Sequence of the first protein:
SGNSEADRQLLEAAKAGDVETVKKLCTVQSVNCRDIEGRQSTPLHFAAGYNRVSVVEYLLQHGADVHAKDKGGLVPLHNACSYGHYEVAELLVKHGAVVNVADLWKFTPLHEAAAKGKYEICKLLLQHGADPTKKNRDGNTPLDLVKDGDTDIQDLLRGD

Interface contacts:
Residue N80 in the first protein interacts with residue G5 in the second protein (closest heavy-atom distance 3.5 Å).
Residue Y84 in the first protein is in contact with residue A8 in the second protein (closest heavy-atom distance 3.5 Å).
Residue Y84 in the first protein contacts residue E9 in the second protein (closest heavy-atom distance 3.5 Å).
Residue H46 in the first protein is in contact with residue D6 in the second protein (closest heavy-atom distance 3.9 Å).
Residue D71 in the first protein contacts residue G5 in the second protein (closest heavy-atom distance 4.3 Å).
Residue Y51 in the first protein is in contact with residue G7 in the second protein (closest heavy-atom distance 3.4 Å).
Residue H86 in the first protein is in contact with residue A8 in the second protein (closest heavy-atom distance 2.9 Å).
Residue Y84 in the first protein interacts with residue G7 in the second protein (closest heavy-atom distance 3.4 Å).
Residue G50 in the first protein contacts residue A8 in the second protein (closest heavy-atom distance 3.1 Å).
Residue D71 in the first protein contacts residue D6 in the second protein (closest heavy-atom distance 5.0 Å).
Residue K72 in the first protein interacts with residue E3 in the second protein (closest heavy-atom distance 3.6 Å).
Residue E113 in the first protein is in contact with residue R2 in the second protein (closest heavy-atom distance 2.5 Å).
Residue D104 in the first protein interacts with residue R2 in the second protein (closest heavy-atom distance 2.8 Å).
Residue L75 in the first protein is in contact with residue A4 in the second protein (closest heavy-atom distance 4.3 Å).
Residue N80 in the first protein interacts with residue D6 in the second protein (closest heavy-atom distance 3.3 Å).
Residue W106 in the first protein contacts residue R2 in the second protein (closest heavy-atom distance 3.6 Å).
Residue D36 in the first protein contacts residue D6 in the second protein (closest heavy-atom distance 4.7 Å).
Residue Y51 in the first protein contacts residue D6 in the second protein (closest heavy-atom distance 3.9 Å).
Residue H86 in the first protein is in contact with residue E9 in the second protein (closest heavy-atom distance 4.0 Å).
Residue Y84 in the first protein contacts residue D6 in the second protein (closest heavy-atom distance 3.8 Å).
Residue Y84 in the first protein contacts residue G5 in the second protein (closest heavy-atom distance 2.7 Å).
Residue G50 in the first protein contacts residue G7 in the second protein (closest heavy-atom distance 3.2 Å).
Residue L75 in the first protein interacts with residue R2 in the second protein (closest heavy-atom distance 3.7 Å).
Residue G50 in the first protein interacts with residue D6 in the second protein (closest heavy-atom distance 3.4 Å).
Residue K117 in the first protein is in contact with residue E9 in the second protein (closest heavy-atom distance 2.8 Å).
Residue L75 in the first protein interacts with residue E3 in the second protein (closest heavy-atom distance 4.7 Å).
Residue F108 in the first protein is in contact with residue R2 in the second protein (closest heavy-atom distance 3.5 Å).
Residue L75 in the first protein is in contact with residue G5 in the second protein (closest heavy-atom distance 3.3 Å).
Residue R40 in the first protein contacts residue G5 in the second protein (closest heavy-atom distance 3.7 Å).
Residue R40 in the first protein contacts residue A4 in the second protein (closest heavy-atom distance 3.5 Å).
Residue Y84 in the first protein contacts residue A4 in the second protein (closest heavy-atom distance 3.4 Å).
Residue H79 in the first protein is in contact with residue R2 in the second protein (closest heavy-atom distance 4.9 Å).
Residue S42 in the first protein interacts with residue D6 in the second protein (closest heavy-atom distance 2.6 Å).
Residue F47 in the first protein contacts residue D6 in the second protein (closest heavy-atom distance 3.6 Å).
Residue Y51 in the first protein contacts residue A8 in the second protein (closest heavy-atom distance 3.9 Å).
Residue R40 in the first protein contacts residue D6 in the second protein (closest heavy-atom distance 3.3 Å).
Residue R40 in the first protein interacts with residue E3 in the second protein (closest heavy-atom distance 3.1 Å).

The following describes two proteins that form a bound complex.

Sequence of the second protein:
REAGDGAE